Sequence of chain B:
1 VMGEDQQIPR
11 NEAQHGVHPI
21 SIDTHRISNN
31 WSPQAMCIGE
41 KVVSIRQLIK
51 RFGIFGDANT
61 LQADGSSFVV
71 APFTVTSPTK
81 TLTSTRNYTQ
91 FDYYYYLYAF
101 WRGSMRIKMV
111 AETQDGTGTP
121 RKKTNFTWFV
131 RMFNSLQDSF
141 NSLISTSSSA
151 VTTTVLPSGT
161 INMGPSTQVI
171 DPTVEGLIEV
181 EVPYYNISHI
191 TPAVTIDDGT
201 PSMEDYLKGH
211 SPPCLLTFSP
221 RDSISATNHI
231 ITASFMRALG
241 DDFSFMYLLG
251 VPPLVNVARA

These two protein chains interact to form a complex.

Contacts between the two chains:
Residue S61 in chain A interacts with residue A13 in chain B (closest heavy-atom distance 3.1 Å).
Residue K31 in chain A is in contact with residue Q168 in chain B (closest heavy-atom distance 2.9 Å).
Residue H30 in chain A is in contact with residue V180 in chain B (closest heavy-atom distance 3.2 Å).
Residue K31 in chain A contacts residue E181 in chain B (closest heavy-atom distance 3.2 Å).
Residue A258 in chain A contacts residue T79 in chain B (closest heavy-atom distance 2.8 Å).
Residue Y257 in chain A interacts with residue V255 in chain B (closest heavy-atom distance 3.1 Å).
Residue N112 in chain A is in contact with residue Y93 in chain B (closest heavy-atom distance 2.9 Å).
Residue E41 in chain A is in contact with residue R102 in chain B (closest heavy-atom distance 2.9 Å).
Residue M20 in chain A contacts residue F52 in chain B (closest heavy-atom distance 3.0 Å).
Residue W185 in chain A contacts residue P33 in chain B (closest heavy-atom distance 3.1 Å).
Residue L56 in chain A is in contact with residue V43 in chain B (closest heavy-atom distance 3.0 Å).
Residue M32 in chain A contacts residue S166 in chain B (closest heavy-atom distance 2.6 Å).
Residue V173 in chain A interacts with residue V1 in chain B (closest heavy-atom distance 3.0 Å).
Residue Y254 in chain A is in contact with residue V255 in chain B (closest heavy-atom distance 3.3 Å).
Residue D27 in chain A contacts residue K108 in chain B (closest heavy-atom distance 2.9 Å).
Residue K109 in chain A interacts with residue Y93 in chain B (closest heavy-atom distance 2.7 Å).
Residue F23 in chain A is in contact with residue Q47 in chain B (closest heavy-atom distance 3.3 Å).
Residue I40 in chain A interacts with residue D242 in chain B (closest heavy-atom distance 3.1 Å).
Residue E245 in chain A interacts with residue N29 in chain B (closest heavy-atom distance 3.0 Å).
Residue V255 in chain A is in contact with residue Y88 in chain B (closest heavy-atom distance 3.0 Å).
Residue M54 in chain A interacts with residue I45 in chain B (closest heavy-atom distance 2.9 Å).
Residue T176 in chain A contacts residue P19 in chain B (closest heavy-atom distance 2.9 Å).
Residue P249 in chain A contacts residue R51 in chain B (closest heavy-atom distance 3.3 Å).
Residue F102 in chain A contacts residue L254 in chain B (closest heavy-atom distance 2.8 Å).
Residue D166 in chain A interacts with residue M2 in chain B (closest heavy-atom distance 3.0 Å).
Residue R253 in chain A contacts residue R259 in chain B (closest heavy-atom distance 2.8 Å).
Residue P242 in chain A interacts with residue H18 in chain B (closest heavy-atom distance 3.3 Å).
Residue H30 in chain A contacts residue E179 in chain B (closest heavy-atom distance 2.9 Å).
Residue M54 in chain A is in contact with residue S44 in chain B (closest heavy-atom distance 3.1 Å).
Residue V255 in chain A interacts with residue L254 in chain B (closest heavy-atom distance 3.1 Å).
Residue G16 in chain A interacts with residue L177 in chain B (closest heavy-atom distance 3.1 Å).
Residue E245 in chain A contacts residue K41 in chain B (closest heavy-atom distance 3.2 Å).
Residue R101 in chain A is in contact with residue V255 in chain B (closest heavy-atom distance 3.2 Å).
Residue D52 in chain A contacts residue R46 in chain B (closest heavy-atom distance 2.8 Å).
Residue M54 in chain A contacts residue F245 in chain B (closest heavy-atom distance 3.4 Å).
Residue R58 in chain A is in contact with residue Q14 in chain B (closest heavy-atom distance 2.6 Å).
Residue H30 in chain A is in contact with residue E181 in chain B (closest heavy-atom distance 2.7 Å).
Residue T250 in chain A contacts residue Q90 in chain B (closest heavy-atom distance 3.1 Å).
Residue Y257 in chain A is in contact with residue P253 in chain B (closest heavy-atom distance 3.0 Å).
Residue T176 in chain A contacts residue I22 in chain B (closest heavy-atom distance 2.9 Å).
Residue V255 in chain A interacts with residue V255 in chain B (closest heavy-atom distance 2.8 Å).
Residue H106 in chain A contacts residue L249 in chain B (closest heavy-atom distance 3.0 Å).
Residue H30 in chain A interacts with residue E175 in chain B (closest heavy-atom distance 3.2 Å).
Residue A172 in chain A contacts residue M2 in chain B (closest heavy-atom distance 3.4 Å).
Residue Q161 in chain A is in contact with residue D23 in chain B (closest heavy-atom distance 3.2 Å).
Residue M54 in chain A interacts with residue I49 in chain B (closest heavy-atom distance 3.3 Å).
Residue L46 in chain A is in contact with residue H189 in chain B (closest heavy-atom distance 2.9 Å).
Residue S174 in chain A interacts with residue V1 in chain B (closest heavy-atom distance 2.9 Å).
Residue M32 in chain A interacts with residue E181 in chain B (closest heavy-atom distance 2.9 Å).
Residue S174 in chain A contacts residue P19 in chain B (closest heavy-atom distance 3.1 Å).
Residue K126 in chain A contacts residue Q7 in chain B (closest heavy-atom distance 3.1 Å).
Residue C104 in chain A contacts residue V251 in chain B (closest heavy-atom distance 3.4 Å).
Residue D55 in chain A contacts residue V43 in chain B (closest heavy-atom distance 3.1 Å).
Residue A21 in chain A is in contact with residue R51 in chain B (closest heavy-atom distance 3.0 Å).
Residue E245 in chain A contacts residue Q34 in chain B (closest heavy-atom distance 2.7 Å).
Residue T171 in chain A contacts residue G3 in chain B (closest heavy-atom distance 3.1 Å).
Residue V53 in chain A interacts with residue Y98 in chain B (closest heavy-atom distance 2.7 Å).
Residue T176 in chain A is in contact with residue I20 in chain B (closest heavy-atom distance 3.1 Å).
Residue A172 in chain A is in contact with residue G3 in chain B (closest heavy-atom distance 3.1 Å).
Residue T169 in chain A interacts with residue E4 in chain B (closest heavy-atom distance 2.9 Å).

Sequence of chain A:
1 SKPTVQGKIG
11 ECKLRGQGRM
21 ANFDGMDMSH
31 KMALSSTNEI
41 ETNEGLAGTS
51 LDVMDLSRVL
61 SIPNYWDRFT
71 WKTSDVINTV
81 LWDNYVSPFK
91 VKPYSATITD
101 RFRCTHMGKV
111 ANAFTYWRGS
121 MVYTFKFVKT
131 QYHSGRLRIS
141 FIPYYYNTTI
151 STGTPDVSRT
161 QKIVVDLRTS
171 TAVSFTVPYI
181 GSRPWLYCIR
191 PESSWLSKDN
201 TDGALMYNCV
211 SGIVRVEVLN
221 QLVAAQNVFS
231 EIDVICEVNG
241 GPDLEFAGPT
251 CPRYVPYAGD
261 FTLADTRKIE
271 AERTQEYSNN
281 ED